Sequence of chain A:
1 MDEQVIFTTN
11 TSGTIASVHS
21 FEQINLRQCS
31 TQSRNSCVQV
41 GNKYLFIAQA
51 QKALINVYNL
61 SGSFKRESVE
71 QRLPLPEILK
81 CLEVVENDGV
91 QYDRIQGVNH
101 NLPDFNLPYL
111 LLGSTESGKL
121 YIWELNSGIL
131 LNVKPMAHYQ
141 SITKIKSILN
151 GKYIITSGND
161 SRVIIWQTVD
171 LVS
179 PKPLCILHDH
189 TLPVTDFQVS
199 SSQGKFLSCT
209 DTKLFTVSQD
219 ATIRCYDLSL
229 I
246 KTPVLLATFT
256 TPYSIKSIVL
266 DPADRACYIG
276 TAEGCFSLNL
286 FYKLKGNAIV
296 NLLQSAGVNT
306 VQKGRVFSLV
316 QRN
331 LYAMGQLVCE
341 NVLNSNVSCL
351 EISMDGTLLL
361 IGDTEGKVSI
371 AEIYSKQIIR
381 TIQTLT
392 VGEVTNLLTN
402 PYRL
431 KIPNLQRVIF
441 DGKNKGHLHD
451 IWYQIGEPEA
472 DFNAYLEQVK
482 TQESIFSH

Sequence of chain B:
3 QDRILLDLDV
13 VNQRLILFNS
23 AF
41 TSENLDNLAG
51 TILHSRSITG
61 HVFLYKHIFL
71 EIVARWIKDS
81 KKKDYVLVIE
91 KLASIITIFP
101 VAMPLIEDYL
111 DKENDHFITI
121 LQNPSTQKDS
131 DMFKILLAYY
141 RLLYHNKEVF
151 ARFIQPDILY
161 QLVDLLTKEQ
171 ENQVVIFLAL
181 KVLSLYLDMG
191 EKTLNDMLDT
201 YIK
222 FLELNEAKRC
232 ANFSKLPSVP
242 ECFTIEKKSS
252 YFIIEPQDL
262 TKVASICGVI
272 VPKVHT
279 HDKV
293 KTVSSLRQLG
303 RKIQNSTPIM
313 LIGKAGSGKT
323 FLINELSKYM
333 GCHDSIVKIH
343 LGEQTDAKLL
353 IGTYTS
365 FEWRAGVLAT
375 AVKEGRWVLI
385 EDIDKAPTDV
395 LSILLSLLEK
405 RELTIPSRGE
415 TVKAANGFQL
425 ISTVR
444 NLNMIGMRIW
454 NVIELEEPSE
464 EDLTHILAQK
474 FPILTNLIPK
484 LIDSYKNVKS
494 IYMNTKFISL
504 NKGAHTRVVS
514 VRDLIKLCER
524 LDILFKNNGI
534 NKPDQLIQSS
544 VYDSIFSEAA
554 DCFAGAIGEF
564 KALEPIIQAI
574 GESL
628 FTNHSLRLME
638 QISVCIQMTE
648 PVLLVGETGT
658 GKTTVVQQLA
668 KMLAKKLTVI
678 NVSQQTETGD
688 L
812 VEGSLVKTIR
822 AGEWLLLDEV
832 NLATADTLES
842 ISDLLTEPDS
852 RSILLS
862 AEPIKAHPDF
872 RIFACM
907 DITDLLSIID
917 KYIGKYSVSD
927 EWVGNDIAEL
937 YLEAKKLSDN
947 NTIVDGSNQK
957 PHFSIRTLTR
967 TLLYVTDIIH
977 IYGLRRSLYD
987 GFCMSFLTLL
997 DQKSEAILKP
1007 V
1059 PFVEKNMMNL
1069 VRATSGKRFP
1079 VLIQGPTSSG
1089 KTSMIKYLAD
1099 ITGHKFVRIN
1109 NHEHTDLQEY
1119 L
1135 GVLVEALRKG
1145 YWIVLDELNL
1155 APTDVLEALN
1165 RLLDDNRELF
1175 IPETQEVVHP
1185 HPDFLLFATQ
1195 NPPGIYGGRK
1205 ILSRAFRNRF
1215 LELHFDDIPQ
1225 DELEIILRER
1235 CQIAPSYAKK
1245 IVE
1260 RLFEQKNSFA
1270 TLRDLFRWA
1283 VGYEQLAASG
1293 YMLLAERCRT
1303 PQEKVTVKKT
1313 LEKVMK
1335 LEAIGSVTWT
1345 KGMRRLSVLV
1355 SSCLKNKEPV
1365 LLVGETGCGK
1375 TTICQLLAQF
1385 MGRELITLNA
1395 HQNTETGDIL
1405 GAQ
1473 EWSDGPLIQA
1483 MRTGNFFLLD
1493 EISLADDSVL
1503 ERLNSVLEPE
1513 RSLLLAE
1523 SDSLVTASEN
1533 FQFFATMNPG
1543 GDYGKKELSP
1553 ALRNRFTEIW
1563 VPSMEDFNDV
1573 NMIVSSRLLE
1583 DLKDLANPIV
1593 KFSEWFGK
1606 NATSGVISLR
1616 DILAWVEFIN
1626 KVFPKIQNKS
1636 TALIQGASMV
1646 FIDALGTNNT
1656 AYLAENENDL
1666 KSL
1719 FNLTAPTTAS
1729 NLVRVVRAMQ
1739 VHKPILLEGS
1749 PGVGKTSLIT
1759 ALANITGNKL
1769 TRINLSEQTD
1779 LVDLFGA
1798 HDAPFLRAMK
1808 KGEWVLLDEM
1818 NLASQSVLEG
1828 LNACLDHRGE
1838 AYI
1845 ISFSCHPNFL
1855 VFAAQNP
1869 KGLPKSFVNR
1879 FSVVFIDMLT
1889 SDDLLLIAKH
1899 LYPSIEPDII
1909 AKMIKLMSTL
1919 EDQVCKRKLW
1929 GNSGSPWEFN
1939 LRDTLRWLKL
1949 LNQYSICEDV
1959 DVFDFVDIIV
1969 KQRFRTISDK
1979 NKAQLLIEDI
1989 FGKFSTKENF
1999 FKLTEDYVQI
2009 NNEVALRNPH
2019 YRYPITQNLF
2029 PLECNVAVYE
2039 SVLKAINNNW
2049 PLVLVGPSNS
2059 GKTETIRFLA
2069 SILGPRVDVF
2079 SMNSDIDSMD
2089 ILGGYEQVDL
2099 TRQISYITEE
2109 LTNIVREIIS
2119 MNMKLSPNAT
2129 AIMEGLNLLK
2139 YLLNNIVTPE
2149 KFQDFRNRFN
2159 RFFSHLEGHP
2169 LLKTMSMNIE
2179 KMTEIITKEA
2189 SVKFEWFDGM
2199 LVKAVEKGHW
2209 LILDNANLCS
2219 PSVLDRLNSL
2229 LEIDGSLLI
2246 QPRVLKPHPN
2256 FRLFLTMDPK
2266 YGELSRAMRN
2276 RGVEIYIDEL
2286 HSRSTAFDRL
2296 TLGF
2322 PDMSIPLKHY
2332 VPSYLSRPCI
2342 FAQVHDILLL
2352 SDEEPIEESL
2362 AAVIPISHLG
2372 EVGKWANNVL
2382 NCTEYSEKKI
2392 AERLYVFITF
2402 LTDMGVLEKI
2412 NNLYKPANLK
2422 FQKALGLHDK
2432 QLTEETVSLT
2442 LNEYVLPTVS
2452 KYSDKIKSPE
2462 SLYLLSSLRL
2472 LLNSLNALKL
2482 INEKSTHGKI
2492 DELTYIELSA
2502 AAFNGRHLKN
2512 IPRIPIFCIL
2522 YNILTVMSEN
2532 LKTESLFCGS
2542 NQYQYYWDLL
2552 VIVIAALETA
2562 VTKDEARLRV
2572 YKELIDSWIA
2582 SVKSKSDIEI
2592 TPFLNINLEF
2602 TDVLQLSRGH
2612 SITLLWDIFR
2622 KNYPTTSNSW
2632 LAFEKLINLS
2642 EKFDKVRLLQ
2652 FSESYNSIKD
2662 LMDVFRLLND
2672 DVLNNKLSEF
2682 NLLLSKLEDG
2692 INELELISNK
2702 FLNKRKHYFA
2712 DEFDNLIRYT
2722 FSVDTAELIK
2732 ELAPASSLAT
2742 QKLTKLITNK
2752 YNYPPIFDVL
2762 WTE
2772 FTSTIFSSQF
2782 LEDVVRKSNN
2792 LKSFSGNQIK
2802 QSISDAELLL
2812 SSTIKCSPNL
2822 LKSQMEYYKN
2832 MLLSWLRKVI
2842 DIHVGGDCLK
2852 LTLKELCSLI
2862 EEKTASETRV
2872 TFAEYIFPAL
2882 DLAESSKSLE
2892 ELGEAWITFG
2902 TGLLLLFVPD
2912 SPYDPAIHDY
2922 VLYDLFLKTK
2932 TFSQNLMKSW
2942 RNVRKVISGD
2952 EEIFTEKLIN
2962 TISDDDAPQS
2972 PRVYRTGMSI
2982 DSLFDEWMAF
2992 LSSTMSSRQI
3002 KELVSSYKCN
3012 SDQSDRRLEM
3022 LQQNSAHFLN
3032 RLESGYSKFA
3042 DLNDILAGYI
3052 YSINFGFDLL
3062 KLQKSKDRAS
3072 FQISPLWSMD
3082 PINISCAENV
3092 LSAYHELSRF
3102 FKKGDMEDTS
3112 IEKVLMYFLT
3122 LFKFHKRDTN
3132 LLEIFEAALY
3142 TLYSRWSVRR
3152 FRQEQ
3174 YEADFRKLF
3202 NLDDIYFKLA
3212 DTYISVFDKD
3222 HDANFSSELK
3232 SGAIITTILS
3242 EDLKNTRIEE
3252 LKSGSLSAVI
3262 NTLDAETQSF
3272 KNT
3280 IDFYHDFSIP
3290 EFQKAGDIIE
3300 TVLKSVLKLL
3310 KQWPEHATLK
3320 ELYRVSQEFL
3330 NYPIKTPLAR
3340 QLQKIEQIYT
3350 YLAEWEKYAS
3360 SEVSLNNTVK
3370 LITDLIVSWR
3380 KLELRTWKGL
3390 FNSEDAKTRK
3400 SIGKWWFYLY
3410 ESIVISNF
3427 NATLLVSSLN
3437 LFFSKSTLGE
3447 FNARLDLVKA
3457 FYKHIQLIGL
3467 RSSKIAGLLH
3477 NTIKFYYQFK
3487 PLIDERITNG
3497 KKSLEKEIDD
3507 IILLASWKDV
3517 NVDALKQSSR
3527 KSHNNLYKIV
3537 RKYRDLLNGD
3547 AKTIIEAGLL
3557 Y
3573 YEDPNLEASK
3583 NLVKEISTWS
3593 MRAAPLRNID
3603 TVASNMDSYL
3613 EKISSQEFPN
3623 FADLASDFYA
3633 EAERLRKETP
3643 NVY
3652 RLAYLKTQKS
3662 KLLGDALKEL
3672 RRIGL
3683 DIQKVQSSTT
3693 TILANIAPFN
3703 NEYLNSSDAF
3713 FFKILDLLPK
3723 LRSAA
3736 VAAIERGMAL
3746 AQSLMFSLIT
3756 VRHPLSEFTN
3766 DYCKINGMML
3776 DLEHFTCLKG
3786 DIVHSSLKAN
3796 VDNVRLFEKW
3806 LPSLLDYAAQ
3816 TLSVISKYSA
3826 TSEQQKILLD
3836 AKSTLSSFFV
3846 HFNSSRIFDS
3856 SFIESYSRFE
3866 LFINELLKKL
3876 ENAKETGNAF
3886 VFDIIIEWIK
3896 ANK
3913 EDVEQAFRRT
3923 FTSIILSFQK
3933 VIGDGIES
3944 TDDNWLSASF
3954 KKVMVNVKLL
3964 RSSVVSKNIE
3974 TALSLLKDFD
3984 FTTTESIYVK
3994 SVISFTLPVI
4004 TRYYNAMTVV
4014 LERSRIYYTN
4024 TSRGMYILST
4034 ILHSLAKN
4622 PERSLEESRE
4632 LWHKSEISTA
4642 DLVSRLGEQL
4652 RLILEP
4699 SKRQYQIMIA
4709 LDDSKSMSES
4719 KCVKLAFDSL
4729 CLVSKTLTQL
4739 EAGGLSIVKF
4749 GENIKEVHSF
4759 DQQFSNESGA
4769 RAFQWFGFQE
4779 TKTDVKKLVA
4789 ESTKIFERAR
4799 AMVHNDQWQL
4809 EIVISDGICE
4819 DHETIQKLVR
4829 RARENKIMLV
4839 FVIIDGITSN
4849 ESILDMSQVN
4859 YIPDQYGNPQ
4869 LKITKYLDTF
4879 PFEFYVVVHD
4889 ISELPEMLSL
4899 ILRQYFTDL

Interface contacts:
Residue S923 in chain B interacts with residue V438 in chain A (closest heavy-atom distance 4.8 Å).
Residue K921 in chain B interacts with residue F440 in chain A (closest heavy-atom distance 2.3 Å).
Residue Y922 in chain B interacts with residue F440 in chain A (closest heavy-atom distance 4.5 Å).
Residue Y922 in chain B contacts residue V438 in chain A (closest heavy-atom distance 2.1 Å).
Residue G920 in chain B is in contact with residue F440 in chain A (closest heavy-atom distance 3.5 Å).
Residue I919 in chain B is in contact with residue F440 in chain A (closest heavy-atom distance 3.9 Å).
Residue G920 in chain B is in contact with residue V438 in chain A (closest heavy-atom distance 2.1 Å).
Residue K921 in chain B contacts residue I439 in chain A (closest heavy-atom distance 2.3 Å).
Residue K921 in chain B contacts residue V438 in chain A (closest heavy-atom distance 0.8 Å).
Residue K921 in chain B interacts with residue R437 in chain A (closest heavy-atom distance 3.5 Å).

This data describes a binding interaction between two proteins.